Residue-level contacts at the interface:
Residue L946 in protein 2 interacts with residue V69 in protein 1 (closest heavy-atom distance 3.7 Å).
Residue R942 in protein 2 interacts with residue N68 in protein 1 (closest heavy-atom distance 4.1 Å).
Residue T947 in protein 2 is in contact with residue Q2 in protein 1 (closest heavy-atom distance 4.8 Å).
Residue L946 in protein 2 contacts residue D67 in protein 1 (closest heavy-atom distance 3.4 Å).
Residue D943 in protein 2 is in contact with residue D67 in protein 1 (closest heavy-atom distance 5.0 Å).
Residue N945 in protein 2 interacts with residue D67 in protein 1 (closest heavy-atom distance 3.2 Å).
Residue R942 in protein 2 interacts with residue D67 in protein 1 (closest heavy-atom distance 3.4 Å).

Sequence of protein 2:
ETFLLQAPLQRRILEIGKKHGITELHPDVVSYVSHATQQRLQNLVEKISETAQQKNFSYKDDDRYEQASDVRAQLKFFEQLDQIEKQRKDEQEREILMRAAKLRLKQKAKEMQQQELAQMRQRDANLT

These two protein chains interact to form a complex.

Sequence of protein 1:
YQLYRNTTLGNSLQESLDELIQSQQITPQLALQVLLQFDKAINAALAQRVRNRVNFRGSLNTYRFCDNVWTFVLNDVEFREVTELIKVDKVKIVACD